Sequence of the first protein:
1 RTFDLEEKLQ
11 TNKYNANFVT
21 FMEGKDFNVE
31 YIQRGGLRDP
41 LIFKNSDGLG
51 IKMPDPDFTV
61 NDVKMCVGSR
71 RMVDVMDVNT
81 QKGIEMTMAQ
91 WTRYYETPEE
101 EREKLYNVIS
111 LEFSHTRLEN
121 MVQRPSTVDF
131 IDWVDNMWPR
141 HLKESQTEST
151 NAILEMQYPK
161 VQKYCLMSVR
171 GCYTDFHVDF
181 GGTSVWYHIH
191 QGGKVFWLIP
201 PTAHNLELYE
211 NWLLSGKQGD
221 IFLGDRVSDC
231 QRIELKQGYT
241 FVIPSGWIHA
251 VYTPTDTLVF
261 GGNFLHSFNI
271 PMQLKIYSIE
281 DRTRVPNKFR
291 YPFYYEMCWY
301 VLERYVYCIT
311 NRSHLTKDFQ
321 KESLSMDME

Sequence of the second protein:
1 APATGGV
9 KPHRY

Contacts between the two chains:
Residue I153 in the first protein interacts with residue T4 in the second protein (closest heavy-atom distance 4.0 Å).
Residue L213 in the first protein contacts residue H11 in the second protein (closest heavy-atom distance 4.4 Å).
Residue P292 in the first protein is in contact with residue G6 in the second protein (closest heavy-atom distance 3.7 Å).
Residue Q81 in the first protein contacts residue P10 in the second protein (closest heavy-atom distance 3.4 Å).
Residue Y173 in the first protein is in contact with residue Y13 in the second protein (closest heavy-atom distance 3.7 Å).
Residue R1 in the first protein is in contact with residue Y13 in the second protein (closest heavy-atom distance 2.7 Å).
Residue Y164 in the first protein is in contact with residue G6 in the second protein (closest heavy-atom distance 2.8 Å).
Residue M76 in the first protein contacts residue P10 in the second protein (closest heavy-atom distance 3.8 Å).
Residue Q81 in the first protein is in contact with residue R12 in the second protein (closest heavy-atom distance 3.7 Å).
Residue N151 in the first protein is in contact with residue T4 in the second protein (closest heavy-atom distance 3.2 Å).
Residue N151 in the first protein contacts residue G5 in the second protein (closest heavy-atom distance 3.0 Å).
Residue K288 in the first protein is in contact with residue V7 in the second protein (closest heavy-atom distance 2.9 Å).
Residue F289 in the first protein is in contact with residue V7 in the second protein (closest heavy-atom distance 3.3 Å).
Residue G83 in the first protein contacts residue K9 in the second protein (closest heavy-atom distance 3.6 Å).
Residue D175 in the first protein is in contact with residue Y13 in the second protein (closest heavy-atom distance 3.2 Å).
Residue M76 in the first protein contacts residue K9 in the second protein (closest heavy-atom distance 3.8 Å).
Residue Q218 in the first protein is in contact with residue H11 in the second protein (closest heavy-atom distance 3.6 Å).
Residue I153 in the first protein is in contact with residue G5 in the second protein (closest heavy-atom distance 3.8 Å).
Residue P292 in the first protein is in contact with residue G5 in the second protein (closest heavy-atom distance 3.9 Å).
Residue A152 in the first protein interacts with residue P2 in the second protein (closest heavy-atom distance 4.3 Å).
Residue G83 in the first protein contacts residue R12 in the second protein (closest heavy-atom distance 3.0 Å).
Residue L154 in the first protein is in contact with residue A3 in the second protein (closest heavy-atom distance 4.6 Å).
Residue I153 in the first protein is in contact with residue A3 in the second protein (closest heavy-atom distance 2.9 Å).
Residue T80 in the first protein contacts residue Y13 in the second protein (closest heavy-atom distance 2.9 Å).
Residue R290 in the first protein is in contact with residue G6 in the second protein (closest heavy-atom distance 3.1 Å).
Residue Q218 in the first protein contacts residue Y13 in the second protein (closest heavy-atom distance 3.6 Å).
Residue V161 in the first protein interacts with residue G6 in the second protein (closest heavy-atom distance 4.2 Å).
Residue Q81 in the first protein contacts residue Y13 in the second protein (closest heavy-atom distance 3.5 Å).
Residue D175 in the first protein is in contact with residue P10 in the second protein (closest heavy-atom distance 3.9 Å).
Residue N79 in the first protein contacts residue Y13 in the second protein (closest heavy-atom distance 3.3 Å).
Residue F180 in the first protein interacts with residue G6 in the second protein (closest heavy-atom distance 3.6 Å).
Residue M156 in the first protein is in contact with residue G5 in the second protein (closest heavy-atom distance 3.7 Å).
Residue K288 in the first protein interacts with residue G5 in the second protein (closest heavy-atom distance 3.5 Å).
Residue N151 in the first protein is in contact with residue G6 in the second protein (closest heavy-atom distance 3.8 Å).
Residue V78 in the first protein contacts residue Y13 in the second protein (closest heavy-atom distance 4.4 Å).
Residue N151 in the first protein contacts residue A3 in the second protein (closest heavy-atom distance 4.2 Å).
Residue K82 in the first protein contacts residue R12 in the second protein (closest heavy-atom distance 3.7 Å).
Residue Q81 in the first protein contacts residue H11 in the second protein (closest heavy-atom distance 3.7 Å).
Residue Q81 in the first protein interacts with residue K9 in the second protein (closest heavy-atom distance 2.8 Å).
Residue K288 in the first protein contacts residue T4 in the second protein (closest heavy-atom distance 3.3 Å).
Residue G219 in the first protein contacts residue Y13 in the second protein (closest heavy-atom distance 3.4 Å).
Residue H177 in the first protein interacts with residue P10 in the second protein (closest heavy-atom distance 3.8 Å).
Residue A152 in the first protein is in contact with residue A3 in the second protein (closest heavy-atom distance 3.4 Å).
Residue N287 in the first protein is in contact with residue G5 in the second protein (closest heavy-atom distance 4.4 Å).
Residue R290 in the first protein contacts residue G5 in the second protein (closest heavy-atom distance 4.2 Å).
Residue S110 in the first protein interacts with residue G6 in the second protein (closest heavy-atom distance 3.8 Å).
Residue K82 in the first protein interacts with residue K9 in the second protein (closest heavy-atom distance 3.9 Å).
Residue D74 in the first protein contacts residue V7 in the second protein (closest heavy-atom distance 3.9 Å).
Residue I109 in the first protein contacts residue P10 in the second protein (closest heavy-atom distance 4.6 Å).
Residue K288 in the first protein contacts residue G6 in the second protein (closest heavy-atom distance 3.2 Å).
Residue Q218 in the first protein is in contact with residue R12 in the second protein (closest heavy-atom distance 3.8 Å).
Residue T80 in the first protein contacts residue R12 in the second protein (closest heavy-atom distance 3.5 Å).
Residue F180 in the first protein contacts residue V7 in the second protein (closest heavy-atom distance 3.9 Å).
Residue F289 in the first protein contacts residue K9 in the second protein (closest heavy-atom distance 3.8 Å).
Residue S110 in the first protein is in contact with residue V7 in the second protein (closest heavy-atom distance 3.5 Å).
Residue A152 in the first protein is in contact with residue T4 in the second protein (closest heavy-atom distance 4.1 Å).
Residue F176 in the first protein interacts with residue P10 in the second protein (closest heavy-atom distance 4.3 Å).
Residue I109 in the first protein interacts with residue K9 in the second protein (closest heavy-atom distance 4.5 Å).
Residue F3 in the first protein interacts with residue Y13 in the second protein (closest heavy-atom distance 4.5 Å).
Residue T174 in the first protein is in contact with residue P10 in the second protein (closest heavy-atom distance 3.8 Å).

These two protein chains interact to form a complex.